This data describes a binding interaction between two proteins.

Interface contacts:
Residue Y250 in chain A interacts with residue I12 in chain B (closest heavy-atom distance 3.8 Å).
Residue K171 in chain A interacts with residue A11 in chain B (closest heavy-atom distance 3.7 Å).
Residue P205 in chain A is in contact with residue R5 in chain B (closest heavy-atom distance 3.8 Å).
Residue T204 in chain A interacts with residue R9 in chain B (closest heavy-atom distance 3.7 Å).
Residue F132 in chain A is in contact with residue T6 in chain B (closest heavy-atom distance 3.5 Å).
Residue L201 in chain A contacts residue H13 in chain B (closest heavy-atom distance 3.5 Å).
Residue F132 in chain A interacts with residue R9 in chain B (closest heavy-atom distance 4.1 Å).
Residue Y207 in chain A interacts with residue R9 in chain B (closest heavy-atom distance 4.0 Å).
Residue T54 in chain A contacts residue Q10 in chain B (closest heavy-atom distance 4.1 Å).
Residue S133 in chain A is in contact with residue R8 in chain B (closest heavy-atom distance 4.0 Å).
Residue F242 in chain A interacts with residue G4 in chain B (closest heavy-atom distance 3.4 Å).
Residue F190 in chain A interacts with residue A11 in chain B (closest heavy-atom distance 3.2 Å).
Residue R136 in chain A contacts residue T6 in chain B (closest heavy-atom distance 2.9 Å).
Residue T204 in chain A interacts with residue Q10 in chain B (closest heavy-atom distance 4.0 Å).
Residue E173 in chain A contacts residue G7 in chain B (closest heavy-atom distance 4.3 Å).
Residue Q87 in chain A is in contact with residue H13 in chain B (closest heavy-atom distance 3.8 Å).
Residue D244 in chain A contacts residue R5 in chain B (closest heavy-atom distance 3.7 Å).
Residue F242 in chain A is in contact with residue R5 in chain B (closest heavy-atom distance 3.4 Å).
Residue F190 in chain A interacts with residue H13 in chain B (closest heavy-atom distance 3.4 Å).
Residue P205 in chain A interacts with residue I12 in chain B (closest heavy-atom distance 3.8 Å).
Residue R136 in chain A interacts with residue R9 in chain B (closest heavy-atom distance 3.6 Å).
Residue G189 in chain A contacts residue H13 in chain B (closest heavy-atom distance 4.1 Å).
Residue F242 in chain A contacts residue A3 in chain B (closest heavy-atom distance 3.7 Å).
Residue E130 in chain A interacts with residue R8 in chain B (closest heavy-atom distance 2.8 Å).
Residue D169 in chain A is in contact with residue A11 in chain B (closest heavy-atom distance 3.8 Å).
Residue A243 in chain A interacts with residue A3 in chain B (closest heavy-atom distance 3.5 Å).
Residue L201 in chain A contacts residue I12 in chain B (closest heavy-atom distance 4.2 Å).
Residue G203 in chain A interacts with residue A11 in chain B (closest heavy-atom distance 3.4 Å).
Residue P172 in chain A interacts with residue R9 in chain B (closest heavy-atom distance 3.5 Å).
Residue C202 in chain A is in contact with residue H13 in chain B (closest heavy-atom distance 3.5 Å).
Residue E206 in chain A contacts residue R5 in chain B (closest heavy-atom distance 2.8 Å).
Residue P239 in chain A interacts with residue R9 in chain B (closest heavy-atom distance 3.9 Å).
Residue E206 in chain A is in contact with residue R9 in chain B (closest heavy-atom distance 3.6 Å).
Residue Y333 in chain A is in contact with residue R8 in chain B (closest heavy-atom distance 3.2 Å).
Residue K171 in chain A is in contact with residue Q10 in chain B (closest heavy-atom distance 4.1 Å).
Residue D244 in chain A contacts residue A3 in chain B (closest heavy-atom distance 3.9 Å).
Residue E173 in chain A interacts with residue R8 in chain B (closest heavy-atom distance 3.7 Å).
Residue T204 in chain A contacts residue A11 in chain B (closest heavy-atom distance 3.3 Å).
Residue C202 in chain A interacts with residue I12 in chain B (closest heavy-atom distance 3.1 Å).
Residue S56 in chain A contacts residue Q10 in chain B (closest heavy-atom distance 4.1 Å).
Residue E173 in chain A contacts residue R9 in chain B (closest heavy-atom distance 2.9 Å).
Residue E233 in chain A interacts with residue R9 in chain B (closest heavy-atom distance 2.9 Å).
Residue G55 in chain A is in contact with residue Q10 in chain B (closest heavy-atom distance 3.6 Å).
Residue G203 in chain A contacts residue I12 in chain B (closest heavy-atom distance 2.7 Å).
Residue L201 in chain A contacts residue I15 in chain B (closest heavy-atom distance 2.9 Å).
Residue A243 in chain A contacts residue G4 in chain B (closest heavy-atom distance 3.8 Å).
Residue F242 in chain A contacts residue T6 in chain B (closest heavy-atom distance 4.3 Å).
Residue K171 in chain A interacts with residue R9 in chain B (closest heavy-atom distance 2.8 Å).
Residue K86 in chain A contacts residue H13 in chain B (closest heavy-atom distance 4.1 Å).
Residue P246 in chain A interacts with residue R5 in chain B (closest heavy-atom distance 4.4 Å).
Residue F190 in chain A is in contact with residue I12 in chain B (closest heavy-atom distance 3.4 Å).
Residue D331 in chain A interacts with residue R8 in chain B (closest heavy-atom distance 2.8 Å).
Residue L201 in chain A contacts residue D14 in chain B (closest heavy-atom distance 3.2 Å).
Residue D244 in chain A interacts with residue G4 in chain B (closest heavy-atom distance 3.7 Å).
Residue F132 in chain A contacts residue G7 in chain B (closest heavy-atom distance 3.5 Å).
Residue F132 in chain A contacts residue R8 in chain B (closest heavy-atom distance 3.5 Å).
Residue A243 in chain A interacts with residue R5 in chain B (closest heavy-atom distance 3.6 Å).
Residue H90 in chain A contacts residue H13 in chain B (closest heavy-atom distance 3.0 Å).
Residue P205 in chain A contacts residue Q10 in chain B (closest heavy-atom distance 3.9 Å).
Residue I249 in chain A is in contact with residue R5 in chain B (closest heavy-atom distance 4.2 Å).

Sequence of chain A:
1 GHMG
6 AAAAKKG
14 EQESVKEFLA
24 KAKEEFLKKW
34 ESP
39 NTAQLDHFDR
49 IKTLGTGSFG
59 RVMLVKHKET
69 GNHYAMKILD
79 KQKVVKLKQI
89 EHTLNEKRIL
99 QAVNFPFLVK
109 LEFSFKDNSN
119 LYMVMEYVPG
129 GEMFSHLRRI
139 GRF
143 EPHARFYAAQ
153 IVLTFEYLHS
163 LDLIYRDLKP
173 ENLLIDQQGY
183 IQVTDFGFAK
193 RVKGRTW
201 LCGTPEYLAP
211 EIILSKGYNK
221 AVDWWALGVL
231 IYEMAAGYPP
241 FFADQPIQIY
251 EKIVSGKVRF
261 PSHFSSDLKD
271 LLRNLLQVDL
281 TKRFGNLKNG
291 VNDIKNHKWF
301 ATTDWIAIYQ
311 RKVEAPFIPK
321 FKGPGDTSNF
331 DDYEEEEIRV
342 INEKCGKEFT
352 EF

Sequence of chain B:
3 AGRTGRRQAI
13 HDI